Sequence of chain B:
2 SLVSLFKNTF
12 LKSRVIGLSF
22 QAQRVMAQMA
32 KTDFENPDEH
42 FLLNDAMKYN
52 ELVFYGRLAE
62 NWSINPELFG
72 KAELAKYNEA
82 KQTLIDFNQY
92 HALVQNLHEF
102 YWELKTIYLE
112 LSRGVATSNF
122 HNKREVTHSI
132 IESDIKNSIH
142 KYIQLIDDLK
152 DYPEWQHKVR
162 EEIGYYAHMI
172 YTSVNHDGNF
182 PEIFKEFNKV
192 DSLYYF

These two protein chains interact to form a complex.

Sequence of chain A:
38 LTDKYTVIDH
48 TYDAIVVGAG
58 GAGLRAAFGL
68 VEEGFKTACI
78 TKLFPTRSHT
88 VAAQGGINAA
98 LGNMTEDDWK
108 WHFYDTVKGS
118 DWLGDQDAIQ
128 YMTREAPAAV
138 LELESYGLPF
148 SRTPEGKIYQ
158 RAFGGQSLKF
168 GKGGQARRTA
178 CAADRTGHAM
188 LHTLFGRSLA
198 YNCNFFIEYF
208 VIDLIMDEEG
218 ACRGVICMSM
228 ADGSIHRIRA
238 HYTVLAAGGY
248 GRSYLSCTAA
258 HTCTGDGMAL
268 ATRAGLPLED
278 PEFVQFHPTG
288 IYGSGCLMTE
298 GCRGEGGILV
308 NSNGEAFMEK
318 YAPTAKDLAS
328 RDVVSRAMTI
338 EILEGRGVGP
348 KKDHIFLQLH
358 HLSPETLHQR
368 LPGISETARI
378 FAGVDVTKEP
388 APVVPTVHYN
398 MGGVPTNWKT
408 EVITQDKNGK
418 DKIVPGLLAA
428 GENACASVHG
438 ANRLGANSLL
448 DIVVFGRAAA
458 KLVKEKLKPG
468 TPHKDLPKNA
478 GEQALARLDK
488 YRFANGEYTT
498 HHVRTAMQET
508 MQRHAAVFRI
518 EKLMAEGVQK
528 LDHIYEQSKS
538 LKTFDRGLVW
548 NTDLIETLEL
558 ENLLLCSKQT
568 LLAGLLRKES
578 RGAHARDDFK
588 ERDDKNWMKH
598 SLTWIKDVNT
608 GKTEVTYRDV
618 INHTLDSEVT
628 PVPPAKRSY

Contacts between the two chains:
Residue F202 in chain A interacts with residue F197 in chain B (closest heavy-atom distance 4.4 Å).
Residue D229 in chain A is in contact with residue F181 in chain B (closest heavy-atom distance 4.6 Å).
Residue Y206 in chain A interacts with residue F197 in chain B (closest heavy-atom distance 4.5 Å).
Residue F202 in chain A contacts residue L194 in chain B (closest heavy-atom distance 3.8 Å).
Residue Y206 in chain A interacts with residue L194 in chain B (closest heavy-atom distance 4.6 Å).
Residue D229 in chain A contacts residue H177 in chain B (closest heavy-atom distance 3.4 Å).
Residue F203 in chain A contacts residue L194 in chain B (closest heavy-atom distance 3.5 Å).
Residue N201 in chain A interacts with residue L194 in chain B (closest heavy-atom distance 4.4 Å).
Residue F81 in chain A contacts residue F197 in chain B (closest heavy-atom distance 3.7 Å).
Residue H47 in chain A contacts residue K190 in chain B (closest heavy-atom distance 4.7 Å).
Residue N199 in chain A contacts residue Y195 in chain B (closest heavy-atom distance 4.3 Å).
Residue H47 in chain A interacts with residue N189 in chain B (closest heavy-atom distance 4.7 Å).
Residue I204 in chain A interacts with residue F197 in chain B (closest heavy-atom distance 3.4 Å).
Residue Y49 in chain A contacts residue L194 in chain B (closest heavy-atom distance 3.3 Å).
Residue Y49 in chain A interacts with residue K190 in chain B (closest heavy-atom distance 4.6 Å).
Residue N201 in chain A is in contact with residue V191 in chain B (closest heavy-atom distance 4.5 Å).
Residue A228 in chain A interacts with residue H177 in chain B (closest heavy-atom distance 4.4 Å).